This data describes a binding interaction between two proteins.

Contacts between the two chains:
Residue C99 in protein 2 contacts residue S163 in protein 1 (closest heavy-atom distance 4.7 Å).
Residue E100 in protein 2 is in contact with residue T162 in protein 1 (closest heavy-atom distance 4.2 Å).
Residue V98 in protein 2 contacts residue S163 in protein 1 (closest heavy-atom distance 3.2 Å).
Residue C99 in protein 2 interacts with residue T162 in protein 1 (closest heavy-atom distance 3.6 Å).
Residue V98 in protein 2 contacts residue L164 in protein 1 (closest heavy-atom distance 3.1 Å).
Residue C99 in protein 2 is in contact with residue E160 in protein 1 (closest heavy-atom distance 3.6 Å).
Residue S64 in protein 2 interacts with residue G159 in protein 1 (closest heavy-atom distance 4.7 Å).
Residue Y62 in protein 2 interacts with residue S163 in protein 1 (closest heavy-atom distance 4.8 Å).
Residue A63 in protein 2 is in contact with residue L164 in protein 1 (closest heavy-atom distance 4.1 Å).
Residue E100 in protein 2 interacts with residue E160 in protein 1 (closest heavy-atom distance 2.6 Å).
Residue Y62 in protein 2 interacts with residue L164 in protein 1 (closest heavy-atom distance 2.9 Å).
Residue L101 in protein 2 interacts with residue E160 in protein 1 (closest heavy-atom distance 4.0 Å).
Residue V98 in protein 2 is in contact with residue T162 in protein 1 (closest heavy-atom distance 4.0 Å).
Residue E100 in protein 2 is in contact with residue N161 in protein 1 (closest heavy-atom distance 4.6 Å).
Residue C99 in protein 2 is in contact with residue N161 in protein 1 (closest heavy-atom distance 4.2 Å).

Sequence of protein 1:
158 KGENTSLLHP

Sequence of protein 2:
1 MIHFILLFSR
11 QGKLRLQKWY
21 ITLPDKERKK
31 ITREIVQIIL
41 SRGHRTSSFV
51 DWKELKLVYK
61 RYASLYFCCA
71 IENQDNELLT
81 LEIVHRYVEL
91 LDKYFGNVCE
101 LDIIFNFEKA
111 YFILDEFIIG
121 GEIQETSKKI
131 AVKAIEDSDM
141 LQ